Sequence of chain B:
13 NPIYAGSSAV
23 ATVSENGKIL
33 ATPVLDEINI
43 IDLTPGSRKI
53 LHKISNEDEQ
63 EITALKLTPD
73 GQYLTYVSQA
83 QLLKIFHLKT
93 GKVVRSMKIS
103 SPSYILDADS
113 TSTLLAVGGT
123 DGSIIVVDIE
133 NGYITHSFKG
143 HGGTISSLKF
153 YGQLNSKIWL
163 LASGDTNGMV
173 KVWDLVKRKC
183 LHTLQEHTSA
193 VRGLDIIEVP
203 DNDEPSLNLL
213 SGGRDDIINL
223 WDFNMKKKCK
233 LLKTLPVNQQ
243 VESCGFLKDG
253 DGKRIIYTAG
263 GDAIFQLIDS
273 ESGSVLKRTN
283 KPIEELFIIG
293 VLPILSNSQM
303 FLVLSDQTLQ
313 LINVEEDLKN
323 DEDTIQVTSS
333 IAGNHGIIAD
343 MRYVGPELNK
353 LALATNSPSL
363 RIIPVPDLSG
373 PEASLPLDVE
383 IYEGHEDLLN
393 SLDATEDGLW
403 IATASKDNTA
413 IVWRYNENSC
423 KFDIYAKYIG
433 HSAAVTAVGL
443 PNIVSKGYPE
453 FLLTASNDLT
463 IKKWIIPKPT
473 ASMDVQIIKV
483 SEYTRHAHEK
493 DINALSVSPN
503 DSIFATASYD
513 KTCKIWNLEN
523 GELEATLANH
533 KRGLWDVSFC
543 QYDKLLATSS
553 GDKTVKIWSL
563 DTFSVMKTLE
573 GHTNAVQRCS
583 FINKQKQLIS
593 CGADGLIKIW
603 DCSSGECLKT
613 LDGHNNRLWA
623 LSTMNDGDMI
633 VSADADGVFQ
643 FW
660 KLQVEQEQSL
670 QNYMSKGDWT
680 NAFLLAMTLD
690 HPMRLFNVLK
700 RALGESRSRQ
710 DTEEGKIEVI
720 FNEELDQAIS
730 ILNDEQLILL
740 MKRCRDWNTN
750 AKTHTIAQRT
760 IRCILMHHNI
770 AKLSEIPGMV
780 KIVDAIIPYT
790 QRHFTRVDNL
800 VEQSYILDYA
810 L

Interface contacts:
Residue D123 in chain B is in contact with residue K72 in chain A (closest heavy-atom distance 4.4 Å).
Residue D123 in chain B is in contact with residue G75 in chain A (closest heavy-atom distance 4.9 Å).

Sequence of chain A:
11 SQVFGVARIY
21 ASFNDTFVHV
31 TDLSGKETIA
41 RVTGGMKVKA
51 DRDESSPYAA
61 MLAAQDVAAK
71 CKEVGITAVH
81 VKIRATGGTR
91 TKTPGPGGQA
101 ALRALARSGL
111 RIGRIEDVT

The following describes two proteins that form a bound complex.